Sequence of protein 1:
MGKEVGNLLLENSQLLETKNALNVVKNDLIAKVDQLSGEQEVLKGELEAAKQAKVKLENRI

Sequence of protein 2:
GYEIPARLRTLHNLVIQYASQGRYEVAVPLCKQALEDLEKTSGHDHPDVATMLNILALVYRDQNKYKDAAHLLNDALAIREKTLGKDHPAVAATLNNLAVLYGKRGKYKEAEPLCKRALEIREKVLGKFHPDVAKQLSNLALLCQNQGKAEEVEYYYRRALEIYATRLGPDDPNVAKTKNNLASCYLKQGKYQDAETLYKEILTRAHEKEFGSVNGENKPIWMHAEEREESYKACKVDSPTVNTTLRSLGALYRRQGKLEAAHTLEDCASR

These two protein chains interact to form a complex.

Interface contacts:
Residue R25 in protein 2 is in contact with residue V29 in protein 1 (closest heavy-atom distance 3.3 Å).
Residue L32 in protein 2 interacts with residue A26 in protein 1 (closest heavy-atom distance 4.7 Å).
Residue T12 in protein 2 contacts residue L34 in protein 1 (closest heavy-atom distance 4.8 Å).
Residue L32 in protein 2 contacts residue V30 in protein 1 (closest heavy-atom distance 3.6 Å).
Residue L16 in protein 2 is in contact with residue L34 in protein 1 (closest heavy-atom distance 4.1 Å).
Residue E27 in protein 2 contacts residue E22 in protein 1 (closest heavy-atom distance 4.2 Å).
Residue Q35 in protein 2 interacts with residue L27 in protein 1 (closest heavy-atom distance 4.3 Å).
Residue V28 in protein 2 is in contact with residue V29 in protein 1 (closest heavy-atom distance 3.9 Å).
Residue P31 in protein 2 contacts residue T23 in protein 1 (closest heavy-atom distance 4.1 Å).
Residue V28 in protein 2 contacts residue A26 in protein 1 (closest heavy-atom distance 3.9 Å).
Residue Y20 in protein 2 contacts residue V29 in protein 1 (closest heavy-atom distance 3.7 Å).
Residue V28 in protein 2 interacts with residue V30 in protein 1 (closest heavy-atom distance 4.0 Å).
Residue Y20 in protein 2 is in contact with residue D33 in protein 1 (closest heavy-atom distance 2.6 Å).
Residue P31 in protein 2 contacts residue E22 in protein 1 (closest heavy-atom distance 3.9 Å).
Residue E27 in protein 2 contacts residue A26 in protein 1 (closest heavy-atom distance 3.9 Å).
Residue L16 in protein 2 contacts residue V30 in protein 1 (closest heavy-atom distance 4.0 Å).
Residue Q35 in protein 2 contacts residue T23 in protein 1 (closest heavy-atom distance 3.8 Å).
Residue L32 in protein 2 contacts residue L27 in protein 1 (closest heavy-atom distance 4.0 Å).
Residue R25 in protein 2 interacts with residue D33 in protein 1 (closest heavy-atom distance 4.4 Å).
Residue Y20 in protein 2 is in contact with residue V30 in protein 1 (closest heavy-atom distance 3.4 Å).
Residue P31 in protein 2 interacts with residue A26 in protein 1 (closest heavy-atom distance 3.7 Å).